Residue-level contacts at the interface:
Residue S121 in the first protein interacts with residue R10 in the second protein (closest heavy-atom distance 3.4 Å).
Residue A3 in the first protein interacts with residue L105 in the second protein (closest heavy-atom distance 3.1 Å).
Residue I9 in the first protein contacts residue L124 in the second protein (closest heavy-atom distance 3.5 Å).
Residue D120 in the first protein interacts with residue R10 in the second protein (closest heavy-atom distance 2.8 Å).
Residue R122 in the first protein is in contact with residue R10 in the second protein (closest heavy-atom distance 3.1 Å).
Residue S76 in the first protein is in contact with residue E35 in the second protein (closest heavy-atom distance 2.7 Å).
Residue F38 in the first protein is in contact with residue F38 in the second protein (closest heavy-atom distance 3.5 Å).
Residue Y16 in the first protein interacts with residue R68 in the second protein (closest heavy-atom distance 3.2 Å).
Residue C81 in the first protein interacts with residue F8 in the second protein (closest heavy-atom distance 3.4 Å).
Residue A11 in the first protein interacts with residue D120 in the second protein (closest heavy-atom distance 3.4 Å).
Residue N2 in the first protein is in contact with residue R103 in the second protein (closest heavy-atom distance 3.5 Å).
Residue N117 in the first protein interacts with residue S15 in the second protein (closest heavy-atom distance 3.4 Å).
Residue N117 in the first protein is in contact with residue D40 in the second protein (closest heavy-atom distance 2.8 Å).
Residue S76 in the first protein interacts with residue Y16 in the second protein (closest heavy-atom distance 3.3 Å).
Residue D120 in the first protein interacts with residue N12 in the second protein (closest heavy-atom distance 3.3 Å).
Residue E35 in the first protein contacts residue R79 in the second protein (closest heavy-atom distance 3.0 Å).
Residue E6 in the first protein contacts residue L124 in the second protein (closest heavy-atom distance 3.0 Å).
Residue I7 in the first protein contacts residue R84 in the second protein (closest heavy-atom distance 2.8 Å).
Residue L124 in the first protein contacts residue I9 in the second protein (closest heavy-atom distance 3.5 Å).
Residue R10 in the first protein interacts with residue Y67 in the second protein (closest heavy-atom distance 3.5 Å).
Residue N12 in the first protein contacts residue N117 in the second protein (closest heavy-atom distance 3.5 Å).
Residue R103 in the first protein interacts with residue N2 in the second protein (closest heavy-atom distance 3.5 Å).
Residue Y16 in the first protein is in contact with residue S76 in the second protein (closest heavy-atom distance 3.2 Å).
Residue D120 in the first protein contacts residue A11 in the second protein (closest heavy-atom distance 3.5 Å).
Residue A96 in the first protein is in contact with residue A90 in the second protein (closest heavy-atom distance 3.5 Å).
Residue Y119 in the first protein interacts with residue R10 in the second protein (closest heavy-atom distance 3.1 Å).
Residue R10 in the first protein interacts with residue Y119 in the second protein (closest heavy-atom distance 3.2 Å).
Residue E6 in the first protein interacts with residue P123 in the second protein (closest heavy-atom distance 3.5 Å).
Residue F8 in the first protein contacts residue F77 in the second protein (closest heavy-atom distance 3.3 Å).
Residue R84 in the first protein interacts with residue I7 in the second protein (closest heavy-atom distance 2.9 Å).
Residue Y67 in the first protein is in contact with residue I9 in the second protein (closest heavy-atom distance 3.4 Å).
Residue R79 in the first protein interacts with residue R79 in the second protein (closest heavy-atom distance 3.3 Å).
Residue R79 in the first protein interacts with residue E35 in the second protein (closest heavy-atom distance 2.9 Å).
Residue S76 in the first protein contacts residue V18 in the second protein (closest heavy-atom distance 3.5 Å).
Residue N12 in the first protein interacts with residue A116 in the second protein (closest heavy-atom distance 2.9 Å).
Residue L124 in the first protein is in contact with residue E6 in the second protein (closest heavy-atom distance 3.0 Å).
Residue R68 in the first protein is in contact with residue A11 in the second protein (closest heavy-atom distance 2.7 Å).
Residue A11 in the first protein contacts residue R68 in the second protein (closest heavy-atom distance 2.8 Å).
Residue L64 in the first protein contacts residue I9 in the second protein (closest heavy-atom distance 3.4 Å).
Residue F8 in the first protein is in contact with residue C81 in the second protein (closest heavy-atom distance 3.5 Å).
Residue Q86 in the first protein interacts with residue V87 in the second protein (closest heavy-atom distance 3.5 Å).
Residue R10 in the first protein is in contact with residue D120 in the second protein (closest heavy-atom distance 2.9 Å).
Residue R10 in the first protein contacts residue S121 in the second protein (closest heavy-atom distance 3.3 Å).
Residue V80 in the first protein contacts residue S15 in the second protein (closest heavy-atom distance 3.5 Å).
Residue S1 in the first protein is in contact with residue E63 in the second protein (closest heavy-atom distance 3.4 Å).
Residue R10 in the first protein contacts residue R122 in the second protein (closest heavy-atom distance 3.1 Å).
Residue L105 in the first protein is in contact with residue A3 in the second protein (closest heavy-atom distance 3.3 Å).
Residue P123 in the first protein is in contact with residue E6 in the second protein (closest heavy-atom distance 3.5 Å).
Residue D40 in the first protein is in contact with residue N117 in the second protein (closest heavy-atom distance 2.9 Å).
Residue I9 in the first protein interacts with residue L64 in the second protein (closest heavy-atom distance 3.5 Å).
Residue F77 in the first protein interacts with residue F8 in the second protein (closest heavy-atom distance 3.4 Å).
Residue S15 in the first protein interacts with residue N117 in the second protein (closest heavy-atom distance 3.5 Å).
Residue L60 in the first protein is in contact with residue I9 in the second protein (closest heavy-atom distance 3.3 Å).
Residue R10 in the first protein contacts residue Q108 in the second protein (closest heavy-atom distance 2.9 Å).
Residue E35 in the first protein is in contact with residue S76 in the second protein (closest heavy-atom distance 2.6 Å).
Residue I9 in the first protein contacts residue L60 in the second protein (closest heavy-atom distance 3.2 Å).
Residue E6 in the first protein interacts with residue A107 in the second protein (closest heavy-atom distance 3.5 Å).
Residue Y67 in the first protein is in contact with residue R10 in the second protein (closest heavy-atom distance 3.6 Å).
Residue F8 in the first protein is in contact with residue R84 in the second protein (closest heavy-atom distance 3.5 Å).
Residue I9 in the first protein interacts with residue Y67 in the second protein (closest heavy-atom distance 3.5 Å).

These two protein chains interact to form a complex.

Sequence of the first protein:
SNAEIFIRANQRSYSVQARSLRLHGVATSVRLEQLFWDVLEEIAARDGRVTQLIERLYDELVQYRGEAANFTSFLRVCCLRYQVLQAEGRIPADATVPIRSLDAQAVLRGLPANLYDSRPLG

Sequence of the second protein:
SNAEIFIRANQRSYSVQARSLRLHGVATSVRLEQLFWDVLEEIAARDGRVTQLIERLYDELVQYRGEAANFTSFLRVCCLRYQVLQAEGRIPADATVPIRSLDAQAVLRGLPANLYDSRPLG